Sequence of chain A:
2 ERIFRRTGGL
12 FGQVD

This data describes a binding interaction between two proteins.

Sequence of chain B:
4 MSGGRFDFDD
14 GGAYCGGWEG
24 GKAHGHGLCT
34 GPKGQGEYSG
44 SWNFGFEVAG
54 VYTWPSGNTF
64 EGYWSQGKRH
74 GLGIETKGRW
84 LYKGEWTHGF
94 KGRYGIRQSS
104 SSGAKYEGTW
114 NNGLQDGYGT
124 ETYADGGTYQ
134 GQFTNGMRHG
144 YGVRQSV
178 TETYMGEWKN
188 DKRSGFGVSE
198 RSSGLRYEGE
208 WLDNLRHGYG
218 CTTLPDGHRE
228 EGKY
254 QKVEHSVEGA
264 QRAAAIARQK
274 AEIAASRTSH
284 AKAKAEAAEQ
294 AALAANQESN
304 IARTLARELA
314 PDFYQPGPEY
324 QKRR

Residue-level contacts at the interface:
Residue W21 in chain B interacts with residue L11 in chain A (closest heavy-atom distance 3.9 Å).
Residue G24 in chain B interacts with residue G10 in chain A (closest heavy-atom distance 3.2 Å).
Residue G48 in chain B contacts residue F12 in chain A (closest heavy-atom distance 3.5 Å).
Residue S59 in chain B is in contact with residue E2 in chain A (closest heavy-atom distance 2.4 Å).
Residue G48 in chain B interacts with residue L11 in chain A (closest heavy-atom distance 3.4 Å).
Residue K25 in chain B contacts residue F12 in chain A (closest heavy-atom distance 3.9 Å).
Residue T33 in chain B interacts with residue R7 in chain A (closest heavy-atom distance 2.9 Å).
Residue P35 in chain B interacts with residue F5 in chain A (closest heavy-atom distance 3.5 Å).
Residue Y55 in chain B contacts residue F5 in chain A (closest heavy-atom distance 3.7 Å).
Residue P35 in chain B is in contact with residue R7 in chain A (closest heavy-atom distance 3.6 Å).
Residue Q69 in chain B interacts with residue Q14 in chain A (closest heavy-atom distance 4.2 Å).
Residue K25 in chain B interacts with residue L11 in chain A (closest heavy-atom distance 3.4 Å).
Residue F49 in chain B is in contact with residue Q14 in chain A (closest heavy-atom distance 3.3 Å).
Residue F49 in chain B interacts with residue R6 in chain A (closest heavy-atom distance 3.6 Å).
Residue G15 in chain B contacts residue R7 in chain A (closest heavy-atom distance 3.3 Å).
Residue G70 in chain B is in contact with residue V15 in chain A (closest heavy-atom distance 4.0 Å).
Residue Y55 in chain B interacts with residue R3 in chain A (closest heavy-atom distance 4.5 Å).
Residue T33 in chain B contacts residue F5 in chain A (closest heavy-atom distance 4.6 Å).
Residue G70 in chain B is in contact with residue R6 in chain A (closest heavy-atom distance 3.5 Å).
Residue G48 in chain B contacts residue G13 in chain A (closest heavy-atom distance 2.9 Å).
Residue R72 in chain B interacts with residue I4 in chain A (closest heavy-atom distance 3.7 Å).
Residue Q69 in chain B contacts residue V15 in chain A (closest heavy-atom distance 3.4 Å).
Residue F49 in chain B is in contact with residue V15 in chain A (closest heavy-atom distance 4.4 Å).
Residue C32 in chain B is in contact with residue F12 in chain A (closest heavy-atom distance 3.6 Å).
Residue W45 in chain B interacts with residue R6 in chain A (closest heavy-atom distance 4.0 Å).
Residue K71 in chain B contacts residue D16 in chain A (closest heavy-atom distance 5.0 Å).
Residue F49 in chain B contacts residue G13 in chain A (closest heavy-atom distance 3.6 Å).
Residue Y55 in chain B interacts with residue I4 in chain A (closest heavy-atom distance 4.1 Å).
Residue A26 in chain B interacts with residue L11 in chain A (closest heavy-atom distance 2.9 Å).
Residue W57 in chain B interacts with residue E2 in chain A (closest heavy-atom distance 3.9 Å).
Residue K71 in chain B is in contact with residue V15 in chain A (closest heavy-atom distance 4.3 Å).
Residue K25 in chain B interacts with residue G13 in chain A (closest heavy-atom distance 4.6 Å).
Residue W45 in chain B contacts residue F12 in chain A (closest heavy-atom distance 3.6 Å).
Residue A16 in chain B contacts residue R7 in chain A (closest heavy-atom distance 4.3 Å).
Residue G34 in chain B contacts residue R7 in chain A (closest heavy-atom distance 3.1 Å).
Residue A26 in chain B interacts with residue F12 in chain A (closest heavy-atom distance 4.7 Å).
Residue F9 in chain B is in contact with residue L11 in chain A (closest heavy-atom distance 4.2 Å).
Residue D13 in chain B interacts with residue F5 in chain A (closest heavy-atom distance 4.6 Å).
Residue D13 in chain B interacts with residue R7 in chain A (closest heavy-atom distance 3.5 Å).
Residue F11 in chain B interacts with residue L11 in chain A (closest heavy-atom distance 4.6 Å).
Residue F11 in chain B contacts residue R7 in chain A (closest heavy-atom distance 3.3 Å).
Residue W57 in chain B interacts with residue I4 in chain A (closest heavy-atom distance 3.3 Å).
Residue K25 in chain B contacts residue G10 in chain A (closest heavy-atom distance 2.7 Å).
Residue N61 in chain B interacts with residue E2 in chain A (closest heavy-atom distance 2.8 Å).
Residue G14 in chain B contacts residue R7 in chain A (closest heavy-atom distance 5.0 Å).
Residue G24 in chain B is in contact with residue L11 in chain A (closest heavy-atom distance 3.4 Å).
Residue K80 in chain B contacts residue E2 in chain A (closest heavy-atom distance 3.2 Å).
Residue G34 in chain B is in contact with residue F5 in chain A (closest heavy-atom distance 3.5 Å).
Residue Y17 in chain B interacts with residue F12 in chain A (closest heavy-atom distance 4.1 Å).
Residue W67 in chain B is in contact with residue I4 in chain A (closest heavy-atom distance 3.6 Å).
Residue G48 in chain B interacts with residue R6 in chain A (closest heavy-atom distance 2.8 Å).
Residue E50 in chain B contacts residue R6 in chain A (closest heavy-atom distance 2.8 Å).
Residue W57 in chain B is in contact with residue R3 in chain A (closest heavy-atom distance 3.0 Å).
Residue K25 in chain B contacts residue G9 in chain A (closest heavy-atom distance 4.8 Å).
Residue F11 in chain B is in contact with residue F12 in chain A (closest heavy-atom distance 3.7 Å).
Residue C32 in chain B interacts with residue R7 in chain A (closest heavy-atom distance 4.3 Å).
Residue Y17 in chain B contacts residue L11 in chain A (closest heavy-atom distance 3.8 Å).